Sequence of the second protein:
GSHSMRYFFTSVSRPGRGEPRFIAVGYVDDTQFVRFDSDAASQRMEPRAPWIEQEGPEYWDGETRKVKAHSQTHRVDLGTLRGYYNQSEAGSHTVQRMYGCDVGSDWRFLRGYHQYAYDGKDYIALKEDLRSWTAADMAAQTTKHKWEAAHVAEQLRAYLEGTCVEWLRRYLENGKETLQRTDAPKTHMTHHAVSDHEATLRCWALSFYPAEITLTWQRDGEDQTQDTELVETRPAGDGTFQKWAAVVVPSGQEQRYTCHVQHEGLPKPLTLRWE

Sequence of the first protein:
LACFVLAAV

The following describes two proteins that form a bound complex.

Residue-level contacts at the interface:
Residue T73 in the second protein contacts residue A7 in the first protein (closest heavy-atom distance 4.1 Å).
Residue H70 in the second protein interacts with residue L6 in the first protein (closest heavy-atom distance 3.3 Å).
Residue Y84 in the second protein contacts residue V9 in the first protein (closest heavy-atom distance 2.6 Å).
Residue H70 in the second protein interacts with residue C3 in the first protein (closest heavy-atom distance 3.0 Å).
Residue Y123 in the second protein is in contact with residue V9 in the first protein (closest heavy-atom distance 4.3 Å).
Residue K66 in the second protein is in contact with residue L1 in the first protein (closest heavy-atom distance 3.7 Å).
Residue A69 in the second protein contacts residue L6 in the first protein (closest heavy-atom distance 4.3 Å).
Residue E63 in the second protein contacts residue L1 in the first protein (closest heavy-atom distance 3.4 Å).
Residue R97 in the second protein is in contact with residue L6 in the first protein (closest heavy-atom distance 4.4 Å).
Residue W147 in the second protein is in contact with residue A8 in the first protein (closest heavy-atom distance 2.7 Å).
Residue K66 in the second protein contacts residue A2 in the first protein (closest heavy-atom distance 2.7 Å).
Residue Y159 in the second protein contacts residue C3 in the first protein (closest heavy-atom distance 3.5 Å).
Residue R65 in the second protein interacts with residue F4 in the first protein (closest heavy-atom distance 4.5 Å).
Residue M5 in the second protein interacts with residue L1 in the first protein (closest heavy-atom distance 3.9 Å).
Residue T73 in the second protein contacts residue A8 in the first protein (closest heavy-atom distance 4.2 Å).
Residue T143 in the second protein contacts residue V9 in the first protein (closest heavy-atom distance 2.8 Å).
Residue K66 in the second protein is in contact with residue F4 in the first protein (closest heavy-atom distance 3.4 Å).
Residue K146 in the second protein interacts with residue A8 in the first protein (closest heavy-atom distance 4.4 Å).
Residue E63 in the second protein contacts residue A2 in the first protein (closest heavy-atom distance 2.8 Å).
Residue Y7 in the second protein is in contact with residue A2 in the first protein (closest heavy-atom distance 3.4 Å).
Residue T80 in the second protein interacts with residue V9 in the first protein (closest heavy-atom distance 3.8 Å).
Residue D77 in the second protein is in contact with residue A8 in the first protein (closest heavy-atom distance 3.5 Å).
Residue Y59 in the second protein contacts residue L1 in the first protein (closest heavy-atom distance 3.7 Å).
Residue W147 in the second protein interacts with residue A7 in the first protein (closest heavy-atom distance 3.4 Å).
Residue Y116 in the second protein is in contact with residue V9 in the first protein (closest heavy-atom distance 3.6 Å).
Residue V152 in the second protein contacts residue V5 in the first protein (closest heavy-atom distance 3.7 Å).
Residue Y99 in the second protein contacts residue C3 in the first protein (closest heavy-atom distance 3.0 Å).
Residue D77 in the second protein contacts residue A7 in the first protein (closest heavy-atom distance 4.7 Å).
Residue V152 in the second protein interacts with residue A7 in the first protein (closest heavy-atom distance 3.5 Å).
Residue F33 in the second protein interacts with residue L1 in the first protein (closest heavy-atom distance 4.8 Å).
Residue T143 in the second protein interacts with residue A8 in the first protein (closest heavy-atom distance 4.8 Å).
Residue Q155 in the second protein interacts with residue V5 in the first protein (closest heavy-atom distance 3.6 Å).
Residue L81 in the second protein is in contact with residue V9 in the first protein (closest heavy-atom distance 3.8 Å).
Residue Y171 in the second protein contacts residue L1 in the first protein (closest heavy-atom distance 2.6 Å).
Residue A69 in the second protein contacts residue F4 in the first protein (closest heavy-atom distance 4.2 Å).
Residue K146 in the second protein interacts with residue V9 in the first protein (closest heavy-atom distance 2.9 Å).
Residue H70 in the second protein interacts with residue A2 in the first protein (closest heavy-atom distance 4.7 Å).
Residue Y7 in the second protein interacts with residue L1 in the first protein (closest heavy-atom distance 2.9 Å).
Residue Y159 in the second protein contacts residue A2 in the first protein (closest heavy-atom distance 3.3 Å).
Residue L156 in the second protein contacts residue C3 in the first protein (closest heavy-atom distance 3.8 Å).
Residue D77 in the second protein interacts with residue V9 in the first protein (closest heavy-atom distance 3.0 Å).
Residue W147 in the second protein interacts with residue V9 in the first protein (closest heavy-atom distance 4.0 Å).
Residue R97 in the second protein is in contact with residue V5 in the first protein (closest heavy-atom distance 4.8 Å).
Residue W167 in the second protein contacts residue L1 in the first protein (closest heavy-atom distance 3.6 Å).
Residue T163 in the second protein interacts with residue L1 in the first protein (closest heavy-atom distance 3.7 Å).
Residue K66 in the second protein is in contact with residue C3 in the first protein (closest heavy-atom distance 3.5 Å).
Residue Y159 in the second protein is in contact with residue L1 in the first protein (closest heavy-atom distance 2.7 Å).
Residue R97 in the second protein is in contact with residue A7 in the first protein (closest heavy-atom distance 4.2 Å).
Residue T73 in the second protein interacts with residue L6 in the first protein (closest heavy-atom distance 3.5 Å).
Residue Y99 in the second protein interacts with residue A2 in the first protein (closest heavy-atom distance 3.3 Å).
Residue K66 in the second protein contacts residue L6 in the first protein (closest heavy-atom distance 4.5 Å).
Residue L156 in the second protein is in contact with residue V5 in the first protein (closest heavy-atom distance 3.8 Å).